The following describes two proteins that form a bound complex.

Sequence of chain A:
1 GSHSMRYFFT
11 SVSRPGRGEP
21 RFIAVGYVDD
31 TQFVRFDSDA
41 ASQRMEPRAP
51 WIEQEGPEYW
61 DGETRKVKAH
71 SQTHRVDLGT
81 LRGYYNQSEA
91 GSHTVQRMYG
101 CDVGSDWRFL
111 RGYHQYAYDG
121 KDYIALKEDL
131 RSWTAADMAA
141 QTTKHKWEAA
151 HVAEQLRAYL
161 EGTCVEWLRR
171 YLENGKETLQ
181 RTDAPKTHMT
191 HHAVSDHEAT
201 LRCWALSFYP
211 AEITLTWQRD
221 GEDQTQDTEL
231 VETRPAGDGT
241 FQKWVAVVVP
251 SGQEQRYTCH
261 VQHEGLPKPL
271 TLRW

Interface contacts:
Residue W147 in chain A contacts residue T8 in chain B (closest heavy-atom distance 3.0 Å).
Residue W147 in chain A interacts with residue L9 in chain B (closest heavy-atom distance 3.8 Å).
Residue Y159 in chain A is in contact with residue I2 in chain B (closest heavy-atom distance 3.7 Å).
Residue D77 in chain A is in contact with residue L9 in chain B (closest heavy-atom distance 2.9 Å).
Residue E63 in chain A interacts with residue G1 in chain B (closest heavy-atom distance 3.6 Å).
Residue V152 in chain A contacts residue F7 in chain B (closest heavy-atom distance 3.6 Å).
Residue Y116 in chain A interacts with residue L9 in chain B (closest heavy-atom distance 3.4 Å).
Residue D77 in chain A contacts residue T8 in chain B (closest heavy-atom distance 3.4 Å).
Residue K146 in chain A interacts with residue T8 in chain B (closest heavy-atom distance 3.1 Å).
Residue K66 in chain A interacts with residue I2 in chain B (closest heavy-atom distance 2.9 Å).
Residue Y171 in chain A contacts residue G1 in chain B (closest heavy-atom distance 2.7 Å).
Residue Y7 in chain A contacts residue I2 in chain B (closest heavy-atom distance 3.4 Å).
Residue Y59 in chain A interacts with residue G1 in chain B (closest heavy-atom distance 4.4 Å).
Residue W147 in chain A contacts residue F7 in chain B (closest heavy-atom distance 3.3 Å).
Residue E63 in chain A is in contact with residue I2 in chain B (closest heavy-atom distance 3.1 Å).
Residue T143 in chain A interacts with residue L9 in chain B (closest heavy-atom distance 2.7 Å).
Residue M5 in chain A is in contact with residue G1 in chain B (closest heavy-atom distance 3.9 Å).
Residue K146 in chain A is in contact with residue L9 in chain B (closest heavy-atom distance 3.5 Å).
Residue M45 in chain A interacts with residue I2 in chain B (closest heavy-atom distance 4.2 Å).
Residue H114 in chain A contacts residue L3 in chain B (closest heavy-atom distance 4.4 Å).
Residue R65 in chain A interacts with residue E4 in chain B (closest heavy-atom distance 2.5 Å).
Residue Y7 in chain A interacts with residue G1 in chain B (closest heavy-atom distance 2.8 Å).
Residue H70 in chain A interacts with residue L3 in chain B (closest heavy-atom distance 3.4 Å).
Residue V76 in chain A interacts with residue T8 in chain B (closest heavy-atom distance 4.1 Å).
Residue T80 in chain A is in contact with residue L9 in chain B (closest heavy-atom distance 3.8 Å).
Residue H114 in chain A contacts residue F7 in chain B (closest heavy-atom distance 3.6 Å).
Residue W167 in chain A is in contact with residue G1 in chain B (closest heavy-atom distance 3.3 Å).
Residue H70 in chain A interacts with residue I2 in chain B (closest heavy-atom distance 3.9 Å).
Residue Y159 in chain A interacts with residue L3 in chain B (closest heavy-atom distance 3.5 Å).
Residue D77 in chain A interacts with residue F7 in chain B (closest heavy-atom distance 4.5 Å).
Residue Y123 in chain A is in contact with residue L9 in chain B (closest heavy-atom distance 3.9 Å).
Residue A69 in chain A interacts with residue V6 in chain B (closest heavy-atom distance 4.5 Å).
Residue T73 in chain A contacts residue V6 in chain B (closest heavy-atom distance 3.6 Å).
Residue K66 in chain A contacts residue E4 in chain B (closest heavy-atom distance 3.6 Å).
Residue F9 in chain A contacts residue I2 in chain B (closest heavy-atom distance 4.2 Å).
Residue L156 in chain A contacts residue F7 in chain B (closest heavy-atom distance 3.7 Å).
Residue T73 in chain A is in contact with residue T8 in chain B (closest heavy-atom distance 4.0 Å).
Residue Y84 in chain A contacts residue L9 in chain B (closest heavy-atom distance 3.6 Å).
Residue R97 in chain A interacts with residue F7 in chain B (closest heavy-atom distance 3.8 Å).
Residue F33 in chain A interacts with residue G1 in chain B (closest heavy-atom distance 5.0 Å).
Residue V67 in chain A interacts with residue I2 in chain B (closest heavy-atom distance 3.5 Å).
Residue Y159 in chain A contacts residue G1 in chain B (closest heavy-atom distance 2.6 Å).
Residue L156 in chain A interacts with residue L3 in chain B (closest heavy-atom distance 3.6 Å).
Residue K66 in chain A interacts with residue L3 in chain B (closest heavy-atom distance 3.5 Å).
Residue K66 in chain A is in contact with residue G1 in chain B (closest heavy-atom distance 4.1 Å).
Residue W167 in chain A interacts with residue I2 in chain B (closest heavy-atom distance 4.8 Å).
Residue Y99 in chain A interacts with residue I2 in chain B (closest heavy-atom distance 3.2 Å).
Residue L81 in chain A interacts with residue L9 in chain B (closest heavy-atom distance 3.7 Å).
Residue Y99 in chain A interacts with residue L3 in chain B (closest heavy-atom distance 3.0 Å).
Residue H70 in chain A is in contact with residue V6 in chain B (closest heavy-atom distance 3.4 Å).
Residue R97 in chain A interacts with residue V6 in chain B (closest heavy-atom distance 3.8 Å).
Residue T73 in chain A is in contact with residue F7 in chain B (closest heavy-atom distance 3.3 Å).
Residue W133 in chain A interacts with residue F7 in chain B (closest heavy-atom distance 5.0 Å).

Sequence of chain B:
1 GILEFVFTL